Sequence of the first protein:
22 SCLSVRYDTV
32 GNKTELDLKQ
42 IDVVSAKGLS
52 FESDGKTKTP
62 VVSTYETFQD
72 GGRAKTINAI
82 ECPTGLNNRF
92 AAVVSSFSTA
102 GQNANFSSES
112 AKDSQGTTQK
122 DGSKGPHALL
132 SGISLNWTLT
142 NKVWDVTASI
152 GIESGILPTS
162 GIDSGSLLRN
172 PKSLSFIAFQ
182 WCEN

Contacts between the two chains:
Residue L131 in the second protein is in contact with residue L130 in the first protein (closest heavy-atom distance 3.6 Å).
Residue R90 in the second protein contacts residue E110 in the first protein (closest heavy-atom distance 3.1 Å).
Residue V95 in the second protein interacts with residue S96 in the first protein (closest heavy-atom distance 3.4 Å).
Residue D55 in the second protein is in contact with residue I81 in the first protein (closest heavy-atom distance 3.3 Å).
Residue G133 in the second protein is in contact with residue F98 in the first protein (closest heavy-atom distance 3.1 Å).
Residue I134 in the second protein contacts residue F98 in the first protein (closest heavy-atom distance 2.8 Å).
Residue S51 in the second protein is in contact with residue V45 in the first protein (closest heavy-atom distance 2.8 Å).
Residue N137 in the second protein interacts with residue S111 in the first protein (closest heavy-atom distance 3.4 Å).
Residue S46 in the second protein contacts residue L37 in the first protein (closest heavy-atom distance 3.0 Å).
Residue S132 in the second protein is in contact with residue T100 in the first protein (closest heavy-atom distance 3.2 Å).
Residue D55 in the second protein interacts with residue E82 in the first protein (closest heavy-atom distance 3.3 Å).
Residue L136 in the second protein is in contact with residue S96 in the first protein (closest heavy-atom distance 3.5 Å).
Residue S46 in the second protein is in contact with residue E36 in the first protein (closest heavy-atom distance 3.6 Å).
Residue G49 in the second protein is in contact with residue D43 in the first protein (closest heavy-atom distance 2.9 Å).
Residue S132 in the second protein is in contact with residue S99 in the first protein (closest heavy-atom distance 3.4 Å).
Residue I42 in the second protein interacts with residue T35 in the first protein (closest heavy-atom distance 3.5 Å).
Residue K48 in the second protein contacts residue D43 in the first protein (closest heavy-atom distance 3.4 Å).
Residue A93 in the second protein is in contact with residue S96 in the first protein (closest heavy-atom distance 2.7 Å).
Residue W138 in the second protein contacts residue E110 in the first protein (closest heavy-atom distance 2.9 Å).
Residue L136 in the second protein is in contact with residue K113 in the first protein (closest heavy-atom distance 3.6 Å).
Residue S46 in the second protein interacts with residue K40 in the first protein (closest heavy-atom distance 3.0 Å).
Residue W138 in the second protein is in contact with residue S96 in the first protein (closest heavy-atom distance 3.5 Å).
Residue S132 in the second protein contacts residue A129 in the first protein (closest heavy-atom distance 3.3 Å).
Residue F52 in the second protein contacts residue P61 in the first protein (closest heavy-atom distance 3.4 Å).
Residue K48 in the second protein is in contact with residue I42 in the first protein (closest heavy-atom distance 3.6 Å).
Residue D43 in the second protein contacts residue K34 in the first protein (closest heavy-atom distance 3.4 Å).
Residue V62 in the second protein is in contact with residue V62 in the first protein (closest heavy-atom distance 3.3 Å).
Residue F91 in the second protein is in contact with residue E110 in the first protein (closest heavy-atom distance 3.6 Å).
Residue V94 in the second protein contacts residue V95 in the first protein (closest heavy-atom distance 3.5 Å).
Residue V31 in the second protein contacts residue T85 in the first protein (closest heavy-atom distance 3.5 Å).
Residue I42 in the second protein contacts residue L37 in the first protein (closest heavy-atom distance 3.5 Å).
Residue S135 in the second protein contacts residue S97 in the first protein (closest heavy-atom distance 3.6 Å).
Residue K40 in the second protein interacts with residue E53 in the first protein (closest heavy-atom distance 3.3 Å).
Residue S51 in the second protein contacts residue A47 in the first protein (closest heavy-atom distance 2.9 Å).
Residue L131 in the second protein interacts with residue L131 in the first protein (closest heavy-atom distance 3.1 Å).
Residue L50 in the second protein is in contact with residue V45 in the first protein (closest heavy-atom distance 3.3 Å).
Residue N137 in the second protein interacts with residue K113 in the first protein (closest heavy-atom distance 2.8 Å).
Residue V94 in the second protein interacts with residue V94 in the first protein (closest heavy-atom distance 3.5 Å).
Residue T139 in the second protein is in contact with residue S111 in the first protein (closest heavy-atom distance 3.3 Å).
Residue G49 in the second protein is in contact with residue V45 in the first protein (closest heavy-atom distance 2.9 Å).
Residue D43 in the second protein contacts residue T35 in the first protein (closest heavy-atom distance 2.8 Å).
Residue G49 in the second protein contacts residue V44 in the first protein (closest heavy-atom distance 3.5 Å).
Residue W138 in the second protein contacts residue S111 in the first protein (closest heavy-atom distance 3.4 Å).
Residue V44 in the second protein is in contact with residue E36 in the first protein (closest heavy-atom distance 3.2 Å).
Residue V44 in the second protein interacts with residue L37 in the first protein (closest heavy-atom distance 2.8 Å).
Residue V94 in the second protein interacts with residue I178 in the first protein (closest heavy-atom distance 3.4 Å).
Residue E53 in the second protein contacts residue A47 in the first protein (closest heavy-atom distance 3.5 Å).
Residue S51 in the second protein interacts with residue S46 in the first protein (closest heavy-atom distance 3.6 Å).
Residue V95 in the second protein is in contact with residue V95 in the first protein (closest heavy-atom distance 3.0 Å).
Residue N137 in the second protein contacts residue E110 in the first protein (closest heavy-atom distance 3.6 Å).
Residue N137 in the second protein contacts residue A112 in the first protein (closest heavy-atom distance 3.3 Å).
Residue I42 in the second protein is in contact with residue E36 in the first protein (closest heavy-atom distance 3.6 Å).
Residue L136 in the second protein contacts residue S97 in the first protein (closest heavy-atom distance 2.9 Å).
Residue V44 in the second protein contacts residue T35 in the first protein (closest heavy-atom distance 3.2 Å).
Residue I134 in the second protein interacts with residue S97 in the first protein (closest heavy-atom distance 3.3 Å).
Residue S46 in the second protein is in contact with residue L39 in the first protein (closest heavy-atom distance 2.8 Å).
Residue E53 in the second protein is in contact with residue K48 in the first protein (closest heavy-atom distance 2.8 Å).
Residue F52 in the second protein contacts residue K48 in the first protein (closest heavy-atom distance 3.6 Å).
Residue W182 in the second protein interacts with residue S64 in the first protein (closest heavy-atom distance 3.3 Å).
Residue F52 in the second protein interacts with residue A47 in the first protein (closest heavy-atom distance 3.3 Å).

Sequence of the second protein:
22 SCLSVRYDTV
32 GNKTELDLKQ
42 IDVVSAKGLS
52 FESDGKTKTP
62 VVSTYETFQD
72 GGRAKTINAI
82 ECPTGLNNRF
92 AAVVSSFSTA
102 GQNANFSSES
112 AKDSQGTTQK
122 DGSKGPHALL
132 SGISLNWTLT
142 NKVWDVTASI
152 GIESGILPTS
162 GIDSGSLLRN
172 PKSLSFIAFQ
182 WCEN

The following describes two proteins that form a bound complex.